The following describes two proteins that form a bound complex.

Sequence of chain A:
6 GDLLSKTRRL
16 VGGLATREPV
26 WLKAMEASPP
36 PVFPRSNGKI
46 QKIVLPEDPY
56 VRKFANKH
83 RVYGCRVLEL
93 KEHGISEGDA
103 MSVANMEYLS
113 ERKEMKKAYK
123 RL

Sequence of chain B:
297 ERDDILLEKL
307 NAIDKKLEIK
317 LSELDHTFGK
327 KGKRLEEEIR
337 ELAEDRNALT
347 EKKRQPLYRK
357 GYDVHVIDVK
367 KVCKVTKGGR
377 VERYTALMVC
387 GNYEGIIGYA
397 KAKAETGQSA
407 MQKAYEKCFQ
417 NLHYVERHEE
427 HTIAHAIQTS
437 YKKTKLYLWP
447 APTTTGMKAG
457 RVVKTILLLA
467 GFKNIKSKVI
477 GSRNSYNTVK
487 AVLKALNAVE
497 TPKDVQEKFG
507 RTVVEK

Interface contacts:
Residue I392 in chain B is in contact with residue G18 in chain A (closest heavy-atom distance 3.5 Å).
Residue Y420 in chain B interacts with residue G18 in chain A (closest heavy-atom distance 3.8 Å).
Residue L418 in chain B is in contact with residue T21 in chain A (closest heavy-atom distance 4.9 Å).
Residue I392 in chain B contacts residue L19 in chain A (closest heavy-atom distance 3.7 Å).
Residue H419 in chain B is in contact with residue K11 in chain A (closest heavy-atom distance 4.3 Å).
Residue D500 in chain B interacts with residue R14 in chain A (closest heavy-atom distance 4.0 Å).
Residue Y420 in chain B interacts with residue K11 in chain A (closest heavy-atom distance 4.5 Å).
Residue K356 in chain B contacts residue R22 in chain A (closest heavy-atom distance 3.7 Å).
Residue Y420 in chain B is in contact with residue A20 in chain A (closest heavy-atom distance 4.7 Å).
Residue Y420 in chain B is in contact with residue L15 in chain A (closest heavy-atom distance 4.4 Å).
Residue I392 in chain B contacts residue A20 in chain A (closest heavy-atom distance 3.9 Å).
Residue R298 in chain B interacts with residue R22 in chain A (closest heavy-atom distance 4.6 Å).
Residue Y420 in chain B interacts with residue R14 in chain A (closest heavy-atom distance 3.6 Å).
Residue L418 in chain B interacts with residue L15 in chain A (closest heavy-atom distance 3.7 Å).
Residue L418 in chain B interacts with residue A20 in chain A (closest heavy-atom distance 4.2 Å).
Residue H419 in chain B contacts residue L15 in chain A (closest heavy-atom distance 4.7 Å).
Residue N493 in chain B interacts with residue K11 in chain A (closest heavy-atom distance 4.3 Å).
Residue D359 in chain B interacts with residue R22 in chain A (closest heavy-atom distance 4.7 Å).